Sequence of chain B:
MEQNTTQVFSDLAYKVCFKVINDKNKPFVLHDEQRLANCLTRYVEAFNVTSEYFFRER

Sequence of chain A:
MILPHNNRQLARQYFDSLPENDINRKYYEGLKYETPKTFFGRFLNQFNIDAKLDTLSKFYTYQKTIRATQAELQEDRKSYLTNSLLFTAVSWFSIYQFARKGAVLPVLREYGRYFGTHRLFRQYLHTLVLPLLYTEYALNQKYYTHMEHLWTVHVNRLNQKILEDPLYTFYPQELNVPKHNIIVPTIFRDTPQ

The following describes two proteins that form a bound complex.

Interface contacts:
Residue R211 in chain A is in contact with residue L30 in chain B (closest heavy-atom distance 4.9 Å).
Residue V206 in chain A contacts residue A37 in chain B (closest heavy-atom distance 4.6 Å).
Residue T208 in chain A contacts residue E33 in chain B (closest heavy-atom distance 3.7 Å).
Residue T208 in chain A interacts with residue L30 in chain B (closest heavy-atom distance 3.5 Å).
Residue I209 in chain A is in contact with residue E33 in chain B (closest heavy-atom distance 2.7 Å).
Residue H202 in chain A is in contact with residue T41 in chain B (closest heavy-atom distance 3.4 Å).
Residue T208 in chain A interacts with residue Q34 in chain B (closest heavy-atom distance 4.2 Å).
Residue I209 in chain A is in contact with residue L30 in chain B (closest heavy-atom distance 4.7 Å).
Residue R211 in chain A is in contact with residue E33 in chain B (closest heavy-atom distance 3.5 Å).